Residue-level contacts at the interface:
Residue K49 in chain B contacts residue M42 in chain A (closest heavy-atom distance 3.8 Å).
Residue Q3 in chain B interacts with residue R31 in chain A (closest heavy-atom distance 3.8 Å).
Residue L63 in chain B interacts with residue M21 in chain A (closest heavy-atom distance 3.8 Å).
Residue R6 in chain B is in contact with residue E24 in chain A (closest heavy-atom distance 2.8 Å).
Residue K35 in chain B interacts with residue L18 in chain A (closest heavy-atom distance 3.0 Å).
Residue V56 in chain B interacts with residue T15 in chain A (closest heavy-atom distance 3.1 Å).
Residue K87 in chain B is in contact with residue E37 in chain A (closest heavy-atom distance 2.8 Å).
Residue Q59 in chain B contacts residue P20 in chain A (closest heavy-atom distance 4.0 Å).
Residue A62 in chain B is in contact with residue V29 in chain A (closest heavy-atom distance 3.2 Å).
Residue N83 in chain B is in contact with residue M41 in chain A (closest heavy-atom distance 3.8 Å).
Residue Y66 in chain B is in contact with residue V29 in chain A (closest heavy-atom distance 3.6 Å).
Residue I61 in chain B contacts residue F38 in chain A (closest heavy-atom distance 3.1 Å).
Residue A62 in chain B contacts residue F38 in chain A (closest heavy-atom distance 3.4 Å).
Residue T50 in chain B contacts residue F38 in chain A (closest heavy-atom distance 3.9 Å).
Residue H42 in chain B contacts residue T15 in chain A (closest heavy-atom distance 3.8 Å).
Residue Q91 in chain B contacts residue V36 in chain A (closest heavy-atom distance 3.5 Å).
Residue R12 in chain B is in contact with residue E25 in chain A (closest heavy-atom distance 2.8 Å).
Residue C13 in chain B contacts residue P20 in chain A (closest heavy-atom distance 3.3 Å).
Residue R7 in chain B is in contact with residue E28 in chain A (closest heavy-atom distance 2.8 Å).
Residue Q3 in chain B is in contact with residue E28 in chain A (closest heavy-atom distance 2.8 Å).
Residue L88 in chain B contacts residue M41 in chain A (closest heavy-atom distance 3.9 Å).
Residue H42 in chain B interacts with residue L18 in chain A (closest heavy-atom distance 3.8 Å).
Residue I10 in chain B interacts with residue V29 in chain A (closest heavy-atom distance 3.6 Å).
Residue K87 in chain B contacts residue S40 in chain A (closest heavy-atom distance 2.9 Å).
Residue I84 in chain B contacts residue M41 in chain A (closest heavy-atom distance 3.6 Å).
Residue I10 in chain B contacts residue E25 in chain A (closest heavy-atom distance 3.5 Å).
Residue C57 in chain B contacts residue M42 in chain A (closest heavy-atom distance 3.9 Å).
Residue R38 in chain B is in contact with residue L18 in chain A (closest heavy-atom distance 3.7 Å).
Residue I61 in chain B interacts with residue M42 in chain A (closest heavy-atom distance 3.4 Å).
Residue R6 in chain B is in contact with residue E28 in chain A (closest heavy-atom distance 2.7 Å).
Residue Q59 in chain B interacts with residue F26 in chain A (closest heavy-atom distance 3.3 Å).
Residue Y66 in chain B is in contact with residue V33 in chain A (closest heavy-atom distance 3.9 Å).
Residue I61 in chain B is in contact with residue M41 in chain A (closest heavy-atom distance 3.7 Å).
Residue Q59 in chain B contacts residue M21 in chain A (closest heavy-atom distance 2.9 Å).
Residue R48 in chain B is in contact with residue T15 in chain A (closest heavy-atom distance 2.8 Å).
Residue K58 in chain B is in contact with residue F26 in chain A (closest heavy-atom distance 3.8 Å).
Residue C65 in chain B contacts residue F38 in chain A (closest heavy-atom distance 3.6 Å).
Residue R6 in chain B interacts with residue D27 in chain A (closest heavy-atom distance 2.8 Å).
Residue N83 in chain B interacts with residue T44 in chain A (closest heavy-atom distance 3.3 Å).
Residue K35 in chain B is in contact with residue L19 in chain A (closest heavy-atom distance 2.9 Å).
Residue A62 in chain B interacts with residue F26 in chain A (closest heavy-atom distance 3.6 Å).
Residue K87 in chain B is in contact with residue V45 in chain A (closest heavy-atom distance 2.8 Å).
Residue C65 in chain B is in contact with residue V33 in chain A (closest heavy-atom distance 3.5 Å).
Residue A62 in chain B interacts with residue M21 in chain A (closest heavy-atom distance 3.8 Å).
Residue M36 in chain B interacts with residue P20 in chain A (closest heavy-atom distance 3.6 Å).
Residue T50 in chain B interacts with residue D39 in chain A (closest heavy-atom distance 3.8 Å).
Residue L88 in chain B interacts with residue V36 in chain A (closest heavy-atom distance 3.8 Å).
Residue R6 in chain B interacts with residue R31 in chain A (closest heavy-atom distance 3.2 Å).
Residue P55 in chain B interacts with residue D16 in chain A (closest heavy-atom distance 3.9 Å).
Residue K69 in chain B interacts with residue I32 in chain A (closest heavy-atom distance 2.9 Å).
Residue K87 in chain B interacts with residue M41 in chain A (closest heavy-atom distance 3.8 Å).
Residue Q91 in chain B contacts residue E37 in chain A (closest heavy-atom distance 3.9 Å).
Residue V56 in chain B interacts with residue L19 in chain A (closest heavy-atom distance 3.7 Å).
Residue K58 in chain B contacts residue F38 in chain A (closest heavy-atom distance 3.9 Å).
Residue T50 in chain B is in contact with residue M42 in chain A (closest heavy-atom distance 3.8 Å).
Residue V39 in chain B is in contact with residue L18 in chain A (closest heavy-atom distance 2.9 Å).
Residue N51 in chain B contacts residue D39 in chain A (closest heavy-atom distance 2.8 Å).
Residue Y66 in chain B contacts residue I32 in chain A (closest heavy-atom distance 3.6 Å).
Residue P55 in chain B interacts with residue L19 in chain A (closest heavy-atom distance 3.5 Å).
Residue S9 in chain B interacts with residue E25 in chain A (closest heavy-atom distance 3.3 Å).

Sequence of chain B:
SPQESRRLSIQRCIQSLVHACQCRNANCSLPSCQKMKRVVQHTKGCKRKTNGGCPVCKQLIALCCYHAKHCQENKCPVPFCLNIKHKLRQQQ

Sequence of chain A:
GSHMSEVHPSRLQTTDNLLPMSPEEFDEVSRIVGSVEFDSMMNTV

These two protein chains interact to form a complex.